Sequence of chain A:
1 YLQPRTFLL

These two protein chains interact to form a complex.

Sequence of chain B:
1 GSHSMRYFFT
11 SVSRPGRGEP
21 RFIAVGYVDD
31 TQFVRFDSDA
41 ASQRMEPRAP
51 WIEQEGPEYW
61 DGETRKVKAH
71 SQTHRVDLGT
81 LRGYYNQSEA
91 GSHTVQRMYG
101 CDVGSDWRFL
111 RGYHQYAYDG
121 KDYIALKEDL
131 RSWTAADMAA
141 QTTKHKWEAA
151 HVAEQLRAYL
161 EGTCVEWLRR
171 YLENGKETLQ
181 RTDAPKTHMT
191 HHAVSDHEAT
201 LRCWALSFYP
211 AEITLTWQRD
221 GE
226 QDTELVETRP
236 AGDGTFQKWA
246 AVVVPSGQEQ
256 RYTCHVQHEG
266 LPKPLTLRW

Residue-level contacts at the interface:
Residue L156 in chain B is in contact with residue F7 in chain A (closest heavy-atom distance 3.9 Å).
Residue Y59 in chain B is in contact with residue Y1 in chain A (closest heavy-atom distance 4.1 Å).
Residue W147 in chain B is in contact with residue L8 in chain A (closest heavy-atom distance 2.8 Å).
Residue R97 in chain B is in contact with residue F7 in chain A (closest heavy-atom distance 4.7 Å).
Residue Y123 in chain B interacts with residue L9 in chain A (closest heavy-atom distance 4.5 Å).
Residue Y159 in chain B contacts residue Y1 in chain A (closest heavy-atom distance 2.4 Å).
Residue V76 in chain B interacts with residue L8 in chain A (closest heavy-atom distance 3.6 Å).
Residue D77 in chain B interacts with residue L9 in chain A (closest heavy-atom distance 3.0 Å).
Residue F9 in chain B contacts residue L2 in chain A (closest heavy-atom distance 3.5 Å).
Residue R97 in chain B is in contact with residue T6 in chain A (closest heavy-atom distance 4.9 Å).
Residue T143 in chain B contacts residue L9 in chain A (closest heavy-atom distance 3.1 Å).
Residue H70 in chain B is in contact with residue R5 in chain A (closest heavy-atom distance 4.3 Å).
Residue K66 in chain B contacts residue Y1 in chain A (closest heavy-atom distance 3.6 Å).
Residue T73 in chain B is in contact with residue L8 in chain A (closest heavy-atom distance 3.5 Å).
Residue H70 in chain B is in contact with residue T6 in chain A (closest heavy-atom distance 3.4 Å).
Residue E63 in chain B contacts residue Y1 in chain A (closest heavy-atom distance 3.3 Å).
Residue T73 in chain B interacts with residue T6 in chain A (closest heavy-atom distance 3.2 Å).
Residue Y99 in chain B interacts with residue Q3 in chain A (closest heavy-atom distance 3.1 Å).
Residue A69 in chain B contacts residue T6 in chain A (closest heavy-atom distance 3.9 Å).
Residue Y7 in chain B interacts with residue L2 in chain A (closest heavy-atom distance 3.5 Å).
Residue L156 in chain B interacts with residue Q3 in chain A (closest heavy-atom distance 3.2 Å).
Residue Y99 in chain B is in contact with residue L2 in chain A (closest heavy-atom distance 3.7 Å).
Residue H114 in chain B interacts with residue Q3 in chain A (closest heavy-atom distance 4.4 Å).
Residue T80 in chain B interacts with residue L9 in chain A (closest heavy-atom distance 3.6 Å).
Residue T163 in chain B interacts with residue Y1 in chain A (closest heavy-atom distance 3.6 Å).
Residue H70 in chain B interacts with residue Q3 in chain A (closest heavy-atom distance 3.3 Å).
Residue W147 in chain B is in contact with residue F7 in chain A (closest heavy-atom distance 4.6 Å).
Residue Y7 in chain B is in contact with residue Y1 in chain A (closest heavy-atom distance 3.0 Å).
Residue F33 in chain B contacts residue Y1 in chain A (closest heavy-atom distance 4.7 Å).
Residue E63 in chain B interacts with residue L2 in chain A (closest heavy-atom distance 2.9 Å).
Residue K66 in chain B interacts with residue L2 in chain A (closest heavy-atom distance 2.5 Å).
Residue V152 in chain B is in contact with residue F7 in chain A (closest heavy-atom distance 3.7 Å).
Residue H70 in chain B is in contact with residue L2 in chain A (closest heavy-atom distance 4.5 Å).
Residue K146 in chain B contacts residue L9 in chain A (closest heavy-atom distance 3.4 Å).
Residue I124 in chain B contacts residue L9 in chain A (closest heavy-atom distance 4.7 Å).
Residue D77 in chain B is in contact with residue F7 in chain A (closest heavy-atom distance 4.4 Å).
Residue Y171 in chain B is in contact with residue Y1 in chain A (closest heavy-atom distance 3.3 Å).
Residue D77 in chain B is in contact with residue L8 in chain A (closest heavy-atom distance 3.4 Å).
Residue L81 in chain B interacts with residue L9 in chain A (closest heavy-atom distance 3.7 Å).
Residue Y159 in chain B contacts residue L2 in chain A (closest heavy-atom distance 4.2 Å).
Residue W147 in chain B is in contact with residue L9 in chain A (closest heavy-atom distance 3.5 Å).
Residue Y116 in chain B interacts with residue L9 in chain A (closest heavy-atom distance 3.7 Å).
Residue W167 in chain B contacts residue Y1 in chain A (closest heavy-atom distance 3.5 Å).
Residue T73 in chain B is in contact with residue F7 in chain A (closest heavy-atom distance 3.2 Å).
Residue V67 in chain B contacts residue L2 in chain A (closest heavy-atom distance 3.7 Å).
Residue Y116 in chain B interacts with residue F7 in chain A (closest heavy-atom distance 3.8 Å).
Residue K146 in chain B contacts residue L8 in chain A (closest heavy-atom distance 4.9 Å).
Residue Y159 in chain B contacts residue Q3 in chain A (closest heavy-atom distance 3.5 Å).
Residue M45 in chain B interacts with residue L2 in chain A (closest heavy-atom distance 3.7 Å).
Residue R97 in chain B interacts with residue R5 in chain A (closest heavy-atom distance 4.6 Å).
Residue Q155 in chain B is in contact with residue R5 in chain A (closest heavy-atom distance 2.8 Å).
Residue R97 in chain B is in contact with residue Q3 in chain A (closest heavy-atom distance 2.9 Å).
Residue Y159 in chain B interacts with residue P4 in chain A (closest heavy-atom distance 4.4 Å).
Residue Q155 in chain B contacts residue F7 in chain A (closest heavy-atom distance 3.6 Å).
Residue K66 in chain B contacts residue P4 in chain A (closest heavy-atom distance 3.7 Å).
Residue M5 in chain B interacts with residue Y1 in chain A (closest heavy-atom distance 4.1 Å).
Residue K66 in chain B interacts with residue Q3 in chain A (closest heavy-atom distance 3.9 Å).
Residue K66 in chain B contacts residue T6 in chain A (closest heavy-atom distance 4.7 Å).
Residue Y84 in chain B contacts residue L9 in chain A (closest heavy-atom distance 3.7 Å).